These two protein chains interact to form a complex.

Contacts between the two chains:
Residue M233 in chain B contacts residue W128 in chain A (closest heavy-atom distance 3.4 Å).
Residue H323 in chain B contacts residue Y483 in chain A (closest heavy-atom distance 3.0 Å).
Residue L292 in chain B contacts residue F145 in chain A (closest heavy-atom distance 3.5 Å).
Residue S330 in chain B interacts with residue H448 in chain A (closest heavy-atom distance 3.2 Å).
Residue N234 in chain B is in contact with residue N186 in chain A (closest heavy-atom distance 3.6 Å).
Residue L290 in chain B is in contact with residue K144 in chain A (closest heavy-atom distance 3.8 Å).
Residue F338 in chain B contacts residue H448 in chain A (closest heavy-atom distance 3.3 Å).
Residue E364 in chain B contacts residue L482 in chain A (closest heavy-atom distance 3.1 Å).
Residue L345 in chain B is in contact with residue Y483 in chain A (closest heavy-atom distance 3.5 Å).
Residue D327 in chain B contacts residue Y487 in chain A (closest heavy-atom distance 2.7 Å).
Residue E235 in chain B interacts with residue W128 in chain A (closest heavy-atom distance 3.8 Å).
Residue E236 in chain B is in contact with residue I187 in chain A (closest heavy-atom distance 3.6 Å).
Residue T331 in chain B contacts residue H448 in chain A (closest heavy-atom distance 2.6 Å).
Residue S291 in chain B interacts with residue G143 in chain A (closest heavy-atom distance 2.8 Å).
Residue I368 in chain B contacts residue M480 in chain A (closest heavy-atom distance 3.9 Å).
Residue F338 in chain B contacts residue Y475 in chain A (closest heavy-atom distance 3.8 Å).
Residue L292 in chain B contacts residue K144 in chain A (closest heavy-atom distance 3.2 Å).
Residue D320 in chain B interacts with residue Y486 in chain A (closest heavy-atom distance 2.2 Å).
Residue F338 in chain B is in contact with residue L478 in chain A (closest heavy-atom distance 3.9 Å).
Residue N234 in chain B is in contact with residue K131 in chain A (closest heavy-atom distance 3.7 Å).
Residue L292 in chain B interacts with residue T141 in chain A (closest heavy-atom distance 3.2 Å).
Residue D327 in chain B contacts residue R455 in chain A (closest heavy-atom distance 3.2 Å).
Residue E371 in chain B interacts with residue D479 in chain A (closest heavy-atom distance 3.8 Å).
Residue N234 in chain B is in contact with residue W128 in chain A (closest heavy-atom distance 3.2 Å).
Residue N324 in chain B interacts with residue R455 in chain A (closest heavy-atom distance 2.5 Å).
Residue I368 in chain B is in contact with residue D479 in chain A (closest heavy-atom distance 3.7 Å).
Residue N293 in chain B is in contact with residue I139 in chain A (closest heavy-atom distance 3.1 Å).
Residue M233 in chain B interacts with residue K124 in chain A (closest heavy-atom distance 3.7 Å).
Residue N336 in chain B contacts residue H448 in chain A (closest heavy-atom distance 3.9 Å).
Residue Y328 in chain B interacts with residue R455 in chain A (closest heavy-atom distance 3.6 Å).
Residue T331 in chain B contacts residue A449 in chain A (closest heavy-atom distance 3.5 Å).
Residue T296 in chain B is in contact with residue R456 in chain A (closest heavy-atom distance 3.2 Å).
Residue L342 in chain B contacts residue Y483 in chain A (closest heavy-atom distance 3.9 Å).
Residue R367 in chain B is in contact with residue D479 in chain A (closest heavy-atom distance 3.2 Å).
Residue T296 in chain B interacts with residue E452 in chain A (closest heavy-atom distance 3.6 Å).
Residue Q316 in chain B interacts with residue K490 in chain A (closest heavy-atom distance 3.6 Å).
Residue K231 in chain B contacts residue N186 in chain A (closest heavy-atom distance 3.9 Å).
Residue E236 in chain B interacts with residue N186 in chain A (closest heavy-atom distance 3.0 Å).
Residue F338 in chain B contacts residue M480 in chain A (closest heavy-atom distance 3.4 Å).
Residue K305 in chain B contacts residue F145 in chain A (closest heavy-atom distance 3.5 Å).
Residue Y328 in chain B contacts residue D459 in chain A (closest heavy-atom distance 2.7 Å).
Residue D327 in chain B contacts residue I451 in chain A (closest heavy-atom distance 3.9 Å).
Residue L290 in chain B interacts with residue F145 in chain A (closest heavy-atom distance 2.9 Å).
Residue H323 in chain B interacts with residue Y486 in chain A (closest heavy-atom distance 3.1 Å).
Residue T331 in chain B contacts residue E452 in chain A (closest heavy-atom distance 2.8 Å).
Residue E236 in chain B is in contact with residue Q184 in chain A (closest heavy-atom distance 2.9 Å).
Residue E236 in chain B is in contact with residue W128 in chain A (closest heavy-atom distance 3.7 Å).
Residue E364 in chain B contacts residue H481 in chain A (closest heavy-atom distance 3.9 Å).
Residue F326 in chain B is in contact with residue Y483 in chain A (closest heavy-atom distance 3.7 Å).
Residue M233 in chain B is in contact with residue I190 in chain A (closest heavy-atom distance 3.6 Å).
Residue N293 in chain B contacts residue T141 in chain A (closest heavy-atom distance 3.5 Å).
Residue N360 in chain B contacts residue L482 in chain A (closest heavy-atom distance 3.8 Å).
Residue N293 in chain B interacts with residue R456 in chain A (closest heavy-atom distance 3.5 Å).
Residue D327 in chain B is in contact with residue Y475 in chain A (closest heavy-atom distance 2.8 Å).
Residue F302 in chain B is in contact with residue F145 in chain A (closest heavy-atom distance 3.5 Å).
Residue M233 in chain B is in contact with residue K131 in chain A (closest heavy-atom distance 3.3 Å).
Residue D288 in chain B is in contact with residue T146 in chain A (closest heavy-atom distance 3.4 Å).
Residue S361 in chain B contacts residue L482 in chain A (closest heavy-atom distance 3.5 Å).
Residue I301 in chain B is in contact with residue F145 in chain A (closest heavy-atom distance 3.8 Å).
Residue S230 in chain B contacts residue K124 in chain A (closest heavy-atom distance 3.8 Å).

Sequence of chain B:
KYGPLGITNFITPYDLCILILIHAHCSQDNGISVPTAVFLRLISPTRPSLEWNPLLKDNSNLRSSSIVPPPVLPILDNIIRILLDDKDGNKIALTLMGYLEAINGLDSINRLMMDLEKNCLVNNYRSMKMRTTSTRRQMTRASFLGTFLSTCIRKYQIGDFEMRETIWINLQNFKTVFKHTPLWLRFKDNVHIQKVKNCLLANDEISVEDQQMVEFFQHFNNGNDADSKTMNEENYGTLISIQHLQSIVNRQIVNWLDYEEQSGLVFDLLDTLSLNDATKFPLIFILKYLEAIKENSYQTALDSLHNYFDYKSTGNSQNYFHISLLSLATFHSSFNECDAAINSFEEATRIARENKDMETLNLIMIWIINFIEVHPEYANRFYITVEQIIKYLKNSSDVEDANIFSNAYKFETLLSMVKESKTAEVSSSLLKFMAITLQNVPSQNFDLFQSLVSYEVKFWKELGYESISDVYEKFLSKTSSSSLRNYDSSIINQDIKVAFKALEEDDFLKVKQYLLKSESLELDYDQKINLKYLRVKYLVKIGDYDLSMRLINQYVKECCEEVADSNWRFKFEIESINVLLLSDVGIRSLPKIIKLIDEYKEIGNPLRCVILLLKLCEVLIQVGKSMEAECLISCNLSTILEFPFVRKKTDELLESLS

Sequence of chain A:
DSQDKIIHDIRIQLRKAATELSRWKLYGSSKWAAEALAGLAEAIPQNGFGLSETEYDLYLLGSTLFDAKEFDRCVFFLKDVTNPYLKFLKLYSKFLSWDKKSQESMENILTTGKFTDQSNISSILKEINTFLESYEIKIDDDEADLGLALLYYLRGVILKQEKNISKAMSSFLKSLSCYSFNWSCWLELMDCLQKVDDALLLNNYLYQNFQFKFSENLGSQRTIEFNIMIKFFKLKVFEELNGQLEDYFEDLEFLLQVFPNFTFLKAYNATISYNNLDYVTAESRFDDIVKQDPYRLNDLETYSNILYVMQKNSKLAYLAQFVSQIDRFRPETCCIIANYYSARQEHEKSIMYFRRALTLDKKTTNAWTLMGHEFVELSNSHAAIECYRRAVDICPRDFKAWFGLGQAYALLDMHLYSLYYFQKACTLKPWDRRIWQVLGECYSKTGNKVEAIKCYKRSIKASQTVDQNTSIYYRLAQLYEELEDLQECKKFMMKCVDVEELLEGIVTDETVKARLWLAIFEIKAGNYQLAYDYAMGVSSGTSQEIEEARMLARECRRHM